The following describes two proteins that form a bound complex.

Sequence of chain A:
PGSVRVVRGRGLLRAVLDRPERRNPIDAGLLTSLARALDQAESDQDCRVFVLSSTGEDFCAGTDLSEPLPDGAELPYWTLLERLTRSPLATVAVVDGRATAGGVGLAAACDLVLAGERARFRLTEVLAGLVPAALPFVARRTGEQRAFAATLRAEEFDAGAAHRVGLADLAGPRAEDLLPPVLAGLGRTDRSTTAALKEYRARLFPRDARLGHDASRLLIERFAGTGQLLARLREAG

Sequence of chain B:
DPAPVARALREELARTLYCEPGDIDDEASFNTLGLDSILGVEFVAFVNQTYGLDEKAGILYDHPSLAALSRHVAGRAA

Interface contacts:
Residue L243 in chain A is in contact with residue I46 in chain B (closest heavy-atom distance 3.9 Å).
Residue A246 in chain A interacts with residue I46 in chain B (closest heavy-atom distance 4.0 Å).
Residue A246 in chain A interacts with residue V49 in chain B (closest heavy-atom distance 3.7 Å).
Residue E245 in chain A contacts residue A65 in chain B (closest heavy-atom distance 4.0 Å).
Residue R242 in chain A is in contact with residue V49 in chain B (closest heavy-atom distance 3.9 Å).
Residue E245 in chain A is in contact with residue V49 in chain B (closest heavy-atom distance 3.4 Å).
Residue R242 in chain A is in contact with residue I46 in chain B (closest heavy-atom distance 3.8 Å).
Residue A246 in chain A contacts residue S45 in chain B (closest heavy-atom distance 3.5 Å).
Residue L134 in chain A contacts residue I46 in chain B (closest heavy-atom distance 4.0 Å).
Residue R242 in chain A contacts residue E50 in chain B (closest heavy-atom distance 3.1 Å).